This data describes a binding interaction between two proteins.

Residue-level contacts at the interface:
Residue F764 in the second protein interacts with residue L105 in the first protein (closest heavy-atom distance 3.5 Å).
Residue K681 in the second protein interacts with residue E37 in the first protein (closest heavy-atom distance 4.2 Å).
Residue R733 in the second protein contacts residue A64 in the first protein (closest heavy-atom distance 4.2 Å).
Residue K681 in the second protein contacts residue N63 in the first protein (closest heavy-atom distance 4.9 Å).
Residue K681 in the second protein is in contact with residue L68 in the first protein (closest heavy-atom distance 4.2 Å).
Residue R733 in the second protein is in contact with residue N63 in the first protein (closest heavy-atom distance 4.2 Å).
Residue Y762 in the second protein interacts with residue L105 in the first protein (closest heavy-atom distance 3.8 Å).
Residue G680 in the second protein interacts with residue E37 in the first protein (closest heavy-atom distance 4.2 Å).
Residue K681 in the second protein contacts residue L36 in the first protein (closest heavy-atom distance 4.3 Å).
Residue K681 in the second protein is in contact with residue D65 in the first protein (closest heavy-atom distance 2.9 Å).
Residue W683 in the second protein is in contact with residue E37 in the first protein (closest heavy-atom distance 2.9 Å).

Sequence of the second protein:
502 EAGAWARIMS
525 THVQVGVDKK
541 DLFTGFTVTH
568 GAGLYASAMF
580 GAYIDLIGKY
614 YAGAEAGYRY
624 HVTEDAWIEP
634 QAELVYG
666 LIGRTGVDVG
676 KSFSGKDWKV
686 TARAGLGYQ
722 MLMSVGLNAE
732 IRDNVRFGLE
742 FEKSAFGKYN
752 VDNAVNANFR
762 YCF

Sequence of the first protein:
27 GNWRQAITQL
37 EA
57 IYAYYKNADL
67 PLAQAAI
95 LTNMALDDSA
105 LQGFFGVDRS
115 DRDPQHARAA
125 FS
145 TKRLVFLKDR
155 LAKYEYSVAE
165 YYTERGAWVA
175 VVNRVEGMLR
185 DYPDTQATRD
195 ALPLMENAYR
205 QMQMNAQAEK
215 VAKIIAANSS